This data describes a binding interaction between two proteins.

Sequence of protein 1:
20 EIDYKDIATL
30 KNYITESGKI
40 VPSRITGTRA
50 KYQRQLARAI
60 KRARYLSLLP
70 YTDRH

Sequence of protein 2:
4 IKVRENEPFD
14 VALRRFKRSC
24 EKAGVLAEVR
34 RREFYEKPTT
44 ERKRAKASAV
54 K

Residue-level contacts at the interface:
Residue E35 in protein 1 interacts with residue F19 in protein 2 (closest heavy-atom distance 3.9 Å).
Residue D72 in protein 1 contacts residue I4 in protein 2 (closest heavy-atom distance 3.1 Å).
Residue S36 in protein 1 interacts with residue I4 in protein 2 (closest heavy-atom distance 3.2 Å).
Residue K38 in protein 1 is in contact with residue V28 in protein 2 (closest heavy-atom distance 4.2 Å).
Residue T34 in protein 1 contacts residue F19 in protein 2 (closest heavy-atom distance 4.2 Å).
Residue S36 in protein 1 interacts with residue F19 in protein 2 (closest heavy-atom distance 3.3 Å).
Residue K38 in protein 1 interacts with residue E24 in protein 2 (closest heavy-atom distance 2.8 Å).
Residue T34 in protein 1 is in contact with residue C23 in protein 2 (closest heavy-atom distance 5.0 Å).
Residue R43 in protein 1 interacts with residue K49 in protein 2 (closest heavy-atom distance 4.8 Å).
Residue D72 in protein 1 is in contact with residue K5 in protein 2 (closest heavy-atom distance 3.0 Å).
Residue E35 in protein 1 is in contact with residue K5 in protein 2 (closest heavy-atom distance 3.4 Å).
Residue E35 in protein 1 contacts residue I4 in protein 2 (closest heavy-atom distance 4.3 Å).